These two protein chains interact to form a complex.

Residue-level contacts at the interface:
Residue Y214 in the first protein contacts residue D96 in the second protein (closest heavy-atom distance 3.0 Å).
Residue G217 in the first protein is in contact with residue D96 in the second protein (closest heavy-atom distance 3.1 Å).
Residue G217 in the first protein contacts residue R94 in the second protein (closest heavy-atom distance 2.7 Å).
Residue G218 in the first protein contacts residue R94 in the second protein (closest heavy-atom distance 4.4 Å).
Residue I219 in the first protein contacts residue R94 in the second protein (closest heavy-atom distance 3.4 Å).
Residue P202 in the first protein is in contact with residue W99 in the second protein (closest heavy-atom distance 3.5 Å).
Residue D204 in the first protein contacts residue W99 in the second protein (closest heavy-atom distance 3.7 Å).
Residue W205 in the first protein interacts with residue W99 in the second protein (closest heavy-atom distance 3.7 Å).
Residue D204 in the first protein is in contact with residue K102 in the second protein (closest heavy-atom distance 3.0 Å).
Residue W205 in the first protein contacts residue D96 in the second protein (closest heavy-atom distance 3.9 Å).
Residue I219 in the first protein contacts residue G93 in the second protein (closest heavy-atom distance 4.3 Å).

Sequence of the first protein:
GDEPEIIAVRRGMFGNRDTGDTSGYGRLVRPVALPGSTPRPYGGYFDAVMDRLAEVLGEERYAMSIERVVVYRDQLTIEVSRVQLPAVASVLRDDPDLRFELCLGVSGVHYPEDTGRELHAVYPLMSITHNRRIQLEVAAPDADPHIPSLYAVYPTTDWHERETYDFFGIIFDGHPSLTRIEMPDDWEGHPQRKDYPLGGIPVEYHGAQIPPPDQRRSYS

Sequence of the second protein:
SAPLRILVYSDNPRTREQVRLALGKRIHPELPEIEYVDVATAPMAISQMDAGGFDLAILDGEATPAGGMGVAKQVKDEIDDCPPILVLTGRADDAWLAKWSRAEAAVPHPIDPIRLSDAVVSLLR